The following describes two proteins that form a bound complex.

Contacts between the two chains:
Residue N22 in protein 2 interacts with residue T6 in protein 1 (closest heavy-atom distance 3.9 Å).
Residue F15 in protein 2 contacts residue V23 in protein 1 (closest heavy-atom distance 3.6 Å).
Residue L24 in protein 2 contacts residue H5 in protein 1 (closest heavy-atom distance 4.8 Å).
Residue F16 in protein 2 contacts residue W8 in protein 1 (closest heavy-atom distance 3.2 Å).
Residue F16 in protein 2 contacts residue T6 in protein 1 (closest heavy-atom distance 3.6 Å).
Residue V23 in protein 2 is in contact with residue T6 in protein 1 (closest heavy-atom distance 4.5 Å).
Residue V14 in protein 2 contacts residue A13 in protein 1 (closest heavy-atom distance 4.8 Å).
Residue F16 in protein 2 interacts with residue V12 in protein 1 (closest heavy-atom distance 3.9 Å).
Residue H19 in protein 2 is in contact with residue W8 in protein 1 (closest heavy-atom distance 4.5 Å).
Residue A13 in protein 2 interacts with residue A13 in protein 1 (closest heavy-atom distance 3.9 Å).
Residue F16 in protein 2 is in contact with residue L10 in protein 1 (closest heavy-atom distance 4.6 Å).
Residue P11 in protein 2 is in contact with residue F16 in protein 1 (closest heavy-atom distance 4.1 Å).
Residue R25 in protein 2 contacts residue H5 in protein 1 (closest heavy-atom distance 3.5 Å).
Residue A13 in protein 2 is in contact with residue V14 in protein 1 (closest heavy-atom distance 4.0 Å).
Residue E17 in protein 2 is in contact with residue W8 in protein 1 (closest heavy-atom distance 3.2 Å).
Residue F15 in protein 2 is in contact with residue P11 in protein 1 (closest heavy-atom distance 3.4 Å).
Residue F16 in protein 2 is in contact with residue P11 in protein 1 (closest heavy-atom distance 3.8 Å).
Residue L24 in protein 2 contacts residue L4 in protein 1 (closest heavy-atom distance 3.8 Å).
Residue V12 in protein 2 is in contact with residue A13 in protein 1 (closest heavy-atom distance 4.4 Å).
Residue V23 in protein 2 is in contact with residue H5 in protein 1 (closest heavy-atom distance 2.7 Å).
Residue P27 in protein 2 contacts residue S2 in protein 1 (closest heavy-atom distance 4.3 Å).
Residue R25 in protein 2 contacts residue L3 in protein 1 (closest heavy-atom distance 2.7 Å).
Residue F15 in protein 2 is in contact with residue A13 in protein 1 (closest heavy-atom distance 4.8 Å).
Residue L10 in protein 2 contacts residue V14 in protein 1 (closest heavy-atom distance 3.3 Å).
Residue N22 in protein 2 is in contact with residue F7 in protein 1 (closest heavy-atom distance 3.9 Å).
Residue E17 in protein 2 is in contact with residue V12 in protein 1 (closest heavy-atom distance 3.7 Å).
Residue R25 in protein 2 interacts with residue L4 in protein 1 (closest heavy-atom distance 2.6 Å).
Residue F15 in protein 2 interacts with residue V14 in protein 1 (closest heavy-atom distance 3.6 Å).
Residue F15 in protein 2 interacts with residue V12 in protein 1 (closest heavy-atom distance 2.7 Å).
Residue V14 in protein 2 contacts residue P11 in protein 1 (closest heavy-atom distance 3.7 Å).
Residue N22 in protein 2 contacts residue H5 in protein 1 (closest heavy-atom distance 3.4 Å).
Residue H19 in protein 2 is in contact with residue F7 in protein 1 (closest heavy-atom distance 3.3 Å).
Residue V14 in protein 2 interacts with residue V12 in protein 1 (closest heavy-atom distance 3.4 Å).
Residue A13 in protein 2 interacts with residue R25 in protein 1 (closest heavy-atom distance 4.0 Å).
Residue P11 in protein 2 contacts residue V14 in protein 1 (closest heavy-atom distance 4.5 Å).
Residue F15 in protein 2 interacts with residue R25 in protein 1 (closest heavy-atom distance 3.5 Å).
Residue A13 in protein 2 contacts residue V12 in protein 1 (closest heavy-atom distance 3.3 Å).
Residue V23 in protein 2 interacts with residue L4 in protein 1 (closest heavy-atom distance 3.4 Å).
Residue L10 in protein 2 contacts residue F15 in protein 1 (closest heavy-atom distance 4.0 Å).
Residue R25 in protein 2 interacts with residue S2 in protein 1 (closest heavy-atom distance 3.5 Å).
Residue F16 in protein 2 interacts with residue R9 in protein 1 (closest heavy-atom distance 4.3 Å).
Residue E21 in protein 2 contacts residue F7 in protein 1 (closest heavy-atom distance 4.0 Å).
Residue E21 in protein 2 interacts with residue H5 in protein 1 (closest heavy-atom distance 4.5 Å).

Sequence of protein 1:
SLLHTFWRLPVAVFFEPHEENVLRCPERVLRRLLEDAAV

Sequence of protein 2:
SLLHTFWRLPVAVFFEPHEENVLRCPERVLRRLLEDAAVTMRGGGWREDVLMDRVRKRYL